Contacts between the two chains:
Residue A738 in the first protein contacts residue G732 in the second protein (closest heavy-atom distance 5.0 Å).
Residue E790 in the first protein interacts with residue L789 in the second protein (closest heavy-atom distance 4.4 Å).
Residue E739 in the first protein interacts with residue A744 in the second protein (closest heavy-atom distance 4.9 Å).
Residue A787 in the first protein is in contact with residue A785 in the second protein (closest heavy-atom distance 4.1 Å).
Residue E790 in the first protein is in contact with residue E790 in the second protein (closest heavy-atom distance 4.0 Å).
Residue L789 in the first protein contacts residue L789 in the second protein (closest heavy-atom distance 4.7 Å).
Residue L791 in the first protein interacts with residue L791 in the second protein (closest heavy-atom distance 4.3 Å).
Residue E790 in the first protein is in contact with residue L791 in the second protein (closest heavy-atom distance 3.6 Å).

Sequence of the second protein:
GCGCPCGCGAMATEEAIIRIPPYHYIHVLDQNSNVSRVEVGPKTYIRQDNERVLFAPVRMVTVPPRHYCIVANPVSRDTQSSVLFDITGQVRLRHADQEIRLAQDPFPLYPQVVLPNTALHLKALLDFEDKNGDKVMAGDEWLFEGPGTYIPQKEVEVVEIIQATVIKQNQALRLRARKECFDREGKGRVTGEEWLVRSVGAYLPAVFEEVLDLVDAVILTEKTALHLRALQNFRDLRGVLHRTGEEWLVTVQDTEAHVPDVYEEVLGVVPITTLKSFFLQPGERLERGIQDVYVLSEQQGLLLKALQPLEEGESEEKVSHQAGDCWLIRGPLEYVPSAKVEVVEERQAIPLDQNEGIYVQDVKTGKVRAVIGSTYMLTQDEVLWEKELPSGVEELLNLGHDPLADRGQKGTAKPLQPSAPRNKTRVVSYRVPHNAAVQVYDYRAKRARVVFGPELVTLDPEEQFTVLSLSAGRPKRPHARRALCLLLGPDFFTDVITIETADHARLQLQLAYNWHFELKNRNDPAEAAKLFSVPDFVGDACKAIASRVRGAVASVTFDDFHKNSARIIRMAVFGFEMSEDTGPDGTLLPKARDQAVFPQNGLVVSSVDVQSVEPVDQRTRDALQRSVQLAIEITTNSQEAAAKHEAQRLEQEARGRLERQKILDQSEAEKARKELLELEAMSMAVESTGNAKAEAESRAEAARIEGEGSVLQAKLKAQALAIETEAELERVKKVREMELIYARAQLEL

This data describes a binding interaction between two proteins.

Sequence of the first protein:
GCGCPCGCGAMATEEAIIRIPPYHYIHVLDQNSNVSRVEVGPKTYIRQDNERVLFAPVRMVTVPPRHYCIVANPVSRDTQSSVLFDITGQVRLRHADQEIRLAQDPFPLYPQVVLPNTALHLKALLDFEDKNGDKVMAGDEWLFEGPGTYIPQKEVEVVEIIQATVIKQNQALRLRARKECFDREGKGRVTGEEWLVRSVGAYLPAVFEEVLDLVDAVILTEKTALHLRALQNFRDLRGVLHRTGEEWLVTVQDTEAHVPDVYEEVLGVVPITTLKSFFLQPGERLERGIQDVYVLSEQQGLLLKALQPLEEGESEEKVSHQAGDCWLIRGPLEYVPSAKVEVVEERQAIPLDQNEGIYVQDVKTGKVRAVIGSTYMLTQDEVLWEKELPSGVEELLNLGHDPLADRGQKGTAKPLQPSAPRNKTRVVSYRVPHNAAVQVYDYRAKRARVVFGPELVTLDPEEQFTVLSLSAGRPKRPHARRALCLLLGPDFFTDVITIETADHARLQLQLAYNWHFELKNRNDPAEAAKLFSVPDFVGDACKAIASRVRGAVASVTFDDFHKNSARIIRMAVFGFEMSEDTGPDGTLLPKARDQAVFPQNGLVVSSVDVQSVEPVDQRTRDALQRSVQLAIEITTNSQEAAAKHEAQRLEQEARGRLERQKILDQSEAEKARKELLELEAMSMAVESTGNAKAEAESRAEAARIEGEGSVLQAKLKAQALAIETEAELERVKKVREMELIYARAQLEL